Sequence of the second protein:
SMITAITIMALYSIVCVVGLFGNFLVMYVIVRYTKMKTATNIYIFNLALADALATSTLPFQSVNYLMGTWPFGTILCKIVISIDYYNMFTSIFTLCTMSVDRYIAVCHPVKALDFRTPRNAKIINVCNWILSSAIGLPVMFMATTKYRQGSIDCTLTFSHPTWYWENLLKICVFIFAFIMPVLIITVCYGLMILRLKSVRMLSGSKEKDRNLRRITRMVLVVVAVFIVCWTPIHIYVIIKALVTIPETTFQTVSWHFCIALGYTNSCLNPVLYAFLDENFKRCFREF

Sequence of the first protein:
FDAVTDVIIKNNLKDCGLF

Contacts between the two chains:
Residue R278 in the second protein interacts with residue F354 in the first protein (closest heavy-atom distance 3.0 Å).
Residue M265 in the second protein contacts residue D341 in the first protein (closest heavy-atom distance 4.5 Å).
Residue M265 in the second protein contacts residue L348 in the first protein (closest heavy-atom distance 4.8 Å).
Residue M256 in the second protein contacts residue L353 in the first protein (closest heavy-atom distance 3.7 Å).
Residue V263 in the second protein is in contact with residue I344 in the first protein (closest heavy-atom distance 4.3 Å).
Residue L340 in the second protein interacts with residue G352 in the first protein (closest heavy-atom distance 4.7 Å).
Residue R180 in the second protein interacts with residue C351 in the first protein (closest heavy-atom distance 2.9 Å).
Residue A169 in the second protein is in contact with residue I344 in the first protein (closest heavy-atom distance 4.9 Å).
Residue P173 in the second protein interacts with residue N347 in the first protein (closest heavy-atom distance 4.0 Å).
Residue R180 in the second protein is in contact with residue D350 in the first protein (closest heavy-atom distance 3.3 Å).
Residue L266 in the second protein is in contact with residue L348 in the first protein (closest heavy-atom distance 4.6 Å).
Residue L177 in the second protein is in contact with residue I343 in the first protein (closest heavy-atom distance 4.4 Å).
Residue L260 in the second protein is in contact with residue L348 in the first protein (closest heavy-atom distance 3.8 Å).
Residue R346 in the second protein interacts with residue K349 in the first protein (closest heavy-atom distance 3.6 Å).
Residue A169 in the second protein is in contact with residue C351 in the first protein (closest heavy-atom distance 4.0 Å).
Residue A176 in the second protein contacts residue N347 in the first protein (closest heavy-atom distance 4.3 Å).
Residue E342 in the second protein interacts with residue L353 in the first protein (closest heavy-atom distance 4.9 Å).
Residue L266 in the second protein interacts with residue F354 in the first protein (closest heavy-atom distance 4.2 Å).
Residue N343 in the second protein is in contact with residue D350 in the first protein (closest heavy-atom distance 3.4 Å).
Residue N343 in the second protein is in contact with residue C351 in the first protein (closest heavy-atom distance 4.7 Å).
Residue R278 in the second protein contacts residue L353 in the first protein (closest heavy-atom distance 2.4 Å).
Residue R166 in the second protein is in contact with residue L353 in the first protein (closest heavy-atom distance 3.8 Å).
Residue M256 in the second protein interacts with residue L348 in the first protein (closest heavy-atom distance 4.6 Å).
Residue E342 in the second protein interacts with residue G352 in the first protein (closest heavy-atom distance 3.3 Å).
Residue R180 in the second protein contacts residue N347 in the first protein (closest heavy-atom distance 4.3 Å).
Residue P173 in the second protein interacts with residue I343 in the first protein (closest heavy-atom distance 3.7 Å).
Residue T102 in the second protein is in contact with residue D350 in the first protein (closest heavy-atom distance 3.2 Å).
Residue I279 in the second protein is in contact with residue L353 in the first protein (closest heavy-atom distance 3.3 Å).
Residue V170 in the second protein interacts with residue I344 in the first protein (closest heavy-atom distance 4.0 Å).
Residue N275 in the second protein contacts residue L353 in the first protein (closest heavy-atom distance 4.6 Å).
Residue P173 in the second protein interacts with residue T340 in the first protein (closest heavy-atom distance 4.1 Å).
Residue V263 in the second protein is in contact with residue D341 in the first protein (closest heavy-atom distance 4.5 Å).
Residue V170 in the second protein is in contact with residue L348 in the first protein (closest heavy-atom distance 3.7 Å).
Residue M265 in the second protein is in contact with residue K345 in the first protein (closest heavy-atom distance 3.6 Å).
Residue R278 in the second protein is in contact with residue G352 in the first protein (closest heavy-atom distance 4.5 Å).
Residue R259 in the second protein interacts with residue T340 in the first protein (closest heavy-atom distance 4.9 Å).
Residue P173 in the second protein is in contact with residue I344 in the first protein (closest heavy-atom distance 3.7 Å).
Residue N275 in the second protein is in contact with residue F354 in the first protein (closest heavy-atom distance 3.3 Å).
Residue T104 in the second protein contacts residue D350 in the first protein (closest heavy-atom distance 3.7 Å).
Residue R166 in the second protein interacts with residue C351 in the first protein (closest heavy-atom distance 4.0 Å).
Residue N343 in the second protein is in contact with residue K349 in the first protein (closest heavy-atom distance 3.2 Å).
Residue N343 in the second protein contacts residue G352 in the first protein (closest heavy-atom distance 4.3 Å).
Residue T104 in the second protein contacts residue C351 in the first protein (closest heavy-atom distance 4.1 Å).
Residue M282 in the second protein interacts with residue L353 in the first protein (closest heavy-atom distance 4.0 Å).
Residue D341 in the second protein contacts residue C351 in the first protein (closest heavy-atom distance 3.4 Å).
Residue I279 in the second protein interacts with residue F354 in the first protein (closest heavy-atom distance 4.0 Å).
Residue A169 in the second protein is in contact with residue N347 in the first protein (closest heavy-atom distance 3.2 Å).
Residue R264 in the second protein contacts residue D341 in the first protein (closest heavy-atom distance 4.7 Å).
Residue V283 in the second protein is in contact with residue L353 in the first protein (closest heavy-atom distance 4.6 Å).
Residue E342 in the second protein is in contact with residue F354 in the first protein (closest heavy-atom distance 3.5 Å).
Residue D341 in the second protein contacts residue G352 in the first protein (closest heavy-atom distance 3.2 Å).
Residue D341 in the second protein is in contact with residue L353 in the first protein (closest heavy-atom distance 5.0 Å).
Residue R259 in the second protein interacts with residue I344 in the first protein (closest heavy-atom distance 3.7 Å).
Residue M265 in the second protein interacts with residue F354 in the first protein (closest heavy-atom distance 4.3 Å).

The following describes two proteins that form a bound complex.